Sequence of protein 1:
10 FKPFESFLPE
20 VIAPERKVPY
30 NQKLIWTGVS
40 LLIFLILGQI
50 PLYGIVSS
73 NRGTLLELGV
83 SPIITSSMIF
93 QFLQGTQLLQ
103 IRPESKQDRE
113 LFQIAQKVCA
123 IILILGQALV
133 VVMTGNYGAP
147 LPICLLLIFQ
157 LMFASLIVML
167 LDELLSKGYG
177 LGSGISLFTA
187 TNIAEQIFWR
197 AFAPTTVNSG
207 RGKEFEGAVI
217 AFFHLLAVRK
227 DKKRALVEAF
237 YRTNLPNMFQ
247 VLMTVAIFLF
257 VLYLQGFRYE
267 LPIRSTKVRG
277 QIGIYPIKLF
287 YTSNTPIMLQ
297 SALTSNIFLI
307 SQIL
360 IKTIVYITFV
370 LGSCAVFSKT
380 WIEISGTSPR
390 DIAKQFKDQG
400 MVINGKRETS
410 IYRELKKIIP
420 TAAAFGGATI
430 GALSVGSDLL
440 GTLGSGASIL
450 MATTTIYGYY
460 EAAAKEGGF

Interface contacts:
Residue T20 in protein 2 interacts with residue V215 in protein 1 (closest heavy-atom distance 4.0 Å).
Residue F481 in protein 2 is in contact with residue P268 in protein 1 (closest heavy-atom distance 3.5 Å).
Residue G207 in protein 2 interacts with residue T202 in protein 1 (closest heavy-atom distance 2.5 Å).
Residue T448 in protein 2 contacts residue G276 in protein 1 (closest heavy-atom distance 3.8 Å).
Residue T444 in protein 2 is in contact with residue R275 in protein 1 (closest heavy-atom distance 3.7 Å).
Residue G207 in protein 2 contacts residue T201 in protein 1 (closest heavy-atom distance 3.1 Å).
Residue A209 in protein 2 contacts residue F211 in protein 1 (closest heavy-atom distance 4.1 Å).
Residue F481 in protein 2 contacts residue I278 in protein 1 (closest heavy-atom distance 3.6 Å).
Residue T204 in protein 2 interacts with residue S205 in protein 1 (closest heavy-atom distance 3.3 Å).
Residue G439 in protein 2 interacts with residue R270 in protein 1 (closest heavy-atom distance 3.5 Å).
Residue H206 in protein 2 interacts with residue T202 in protein 1 (closest heavy-atom distance 3.7 Å).
Residue I110 in protein 2 interacts with residue A223 in protein 1 (closest heavy-atom distance 4.2 Å).
Residue F17 in protein 2 contacts residue I216 in protein 1 (closest heavy-atom distance 3.8 Å).
Residue S446 in protein 2 contacts residue V274 in protein 1 (closest heavy-atom distance 3.3 Å).
Residue L23 in protein 2 interacts with residue F219 in protein 1 (closest heavy-atom distance 3.6 Å).
Residue T204 in protein 2 is in contact with residue N204 in protein 1 (closest heavy-atom distance 4.1 Å).
Residue W243 in protein 2 interacts with residue Q31 in protein 1 (closest heavy-atom distance 3.4 Å).
Residue E440 in protein 2 contacts residue R275 in protein 1 (closest heavy-atom distance 3.1 Å).
Residue I110 in protein 2 contacts residue V224 in protein 1 (closest heavy-atom distance 3.9 Å).
Residue S205 in protein 2 is in contact with residue N204 in protein 1 (closest heavy-atom distance 2.3 Å).
Residue S16 in protein 2 interacts with residue H220 in protein 1 (closest heavy-atom distance 3.1 Å).
Residue I208 in protein 2 interacts with residue T201 in protein 1 (closest heavy-atom distance 3.7 Å).
Residue Q247 in protein 2 is in contact with residue Q31 in protein 1 (closest heavy-atom distance 4.2 Å).
Residue S447 in protein 2 contacts residue R275 in protein 1 (closest heavy-atom distance 3.3 Å).
Residue P438 in protein 2 is in contact with residue I278 in protein 1 (closest heavy-atom distance 3.4 Å).
Residue Q484 in protein 2 contacts residue I278 in protein 1 (closest heavy-atom distance 4.0 Å).
Residue T448 in protein 2 interacts with residue V274 in protein 1 (closest heavy-atom distance 4.0 Å).
Residue A115 in protein 2 contacts residue V224 in protein 1 (closest heavy-atom distance 4.0 Å).
Residue S205 in protein 2 interacts with residue T202 in protein 1 (closest heavy-atom distance 3.9 Å).
Residue R485 in protein 2 is in contact with residue I280 in protein 1 (closest heavy-atom distance 3.7 Å).
Residue P438 in protein 2 is in contact with residue G276 in protein 1 (closest heavy-atom distance 3.3 Å).
Residue H206 in protein 2 contacts residue V203 in protein 1 (closest heavy-atom distance 3.6 Å).
Residue Q202 in protein 2 contacts residue G206 in protein 1 (closest heavy-atom distance 4.2 Å).
Residue S203 in protein 2 is in contact with residue N204 in protein 1 (closest heavy-atom distance 3.9 Å).
Residue F481 in protein 2 contacts residue I280 in protein 1 (closest heavy-atom distance 3.7 Å).
Residue R485 in protein 2 is in contact with residue I278 in protein 1 (closest heavy-atom distance 3.6 Å).
Residue L231 in protein 2 interacts with residue I45 in protein 1 (closest heavy-atom distance 3.8 Å).
Residue S205 in protein 2 contacts residue V203 in protein 1 (closest heavy-atom distance 4.0 Å).
Residue W243 in protein 2 interacts with residue W35 in protein 1 (closest heavy-atom distance 3.2 Å).
Residue Y227 in protein 2 contacts residue I45 in protein 1 (closest heavy-atom distance 3.4 Å).
Residue I208 in protein 2 interacts with residue P200 in protein 1 (closest heavy-atom distance 4.1 Å).
Residue T20 in protein 2 interacts with residue F219 in protein 1 (closest heavy-atom distance 3.2 Å).
Residue L235 in protein 2 interacts with residue L41 in protein 1 (closest heavy-atom distance 3.7 Å).
Residue K251 in protein 2 contacts residue K26 in protein 1 (closest heavy-atom distance 3.6 Å).
Residue E12 in protein 2 contacts residue H220 in protein 1 (closest heavy-atom distance 4.1 Å).
Residue W242 in protein 2 is in contact with residue N30 in protein 1 (closest heavy-atom distance 4.0 Å).
Residue V437 in protein 2 is in contact with residue G276 in protein 1 (closest heavy-atom distance 3.7 Å).
Residue W242 in protein 2 interacts with residue I34 in protein 1 (closest heavy-atom distance 3.5 Å).
Residue T13 in protein 2 contacts residue F211 in protein 1 (closest heavy-atom distance 3.5 Å).
Residue A209 in protein 2 is in contact with residue P200 in protein 1 (closest heavy-atom distance 3.4 Å).
Residue L19 in protein 2 interacts with residue F219 in protein 1 (closest heavy-atom distance 4.2 Å).
Residue T13 in protein 2 interacts with residue K209 in protein 1 (closest heavy-atom distance 3.8 Å).
Residue K251 in protein 2 contacts residue R25 in protein 1 (closest heavy-atom distance 4.1 Å).
Residue T448 in protein 2 contacts residue R275 in protein 1 (closest heavy-atom distance 3.8 Å).
Residue F17 in protein 2 contacts residue P200 in protein 1 (closest heavy-atom distance 3.6 Å).
Residue T20 in protein 2 contacts residue I216 in protein 1 (closest heavy-atom distance 3.7 Å).
Residue I208 in protein 2 contacts residue T202 in protein 1 (closest heavy-atom distance 4.1 Å).
Residue F481 in protein 2 interacts with residue N403 in protein 1 (closest heavy-atom distance 3.5 Å).
Residue F481 in protein 2 contacts residue G279 in protein 1 (closest heavy-atom distance 3.9 Å).
Residue T246 in protein 2 interacts with residue Q31 in protein 1 (closest heavy-atom distance 3.4 Å).

These two protein chains interact to form a complex.

Sequence of protein 2:
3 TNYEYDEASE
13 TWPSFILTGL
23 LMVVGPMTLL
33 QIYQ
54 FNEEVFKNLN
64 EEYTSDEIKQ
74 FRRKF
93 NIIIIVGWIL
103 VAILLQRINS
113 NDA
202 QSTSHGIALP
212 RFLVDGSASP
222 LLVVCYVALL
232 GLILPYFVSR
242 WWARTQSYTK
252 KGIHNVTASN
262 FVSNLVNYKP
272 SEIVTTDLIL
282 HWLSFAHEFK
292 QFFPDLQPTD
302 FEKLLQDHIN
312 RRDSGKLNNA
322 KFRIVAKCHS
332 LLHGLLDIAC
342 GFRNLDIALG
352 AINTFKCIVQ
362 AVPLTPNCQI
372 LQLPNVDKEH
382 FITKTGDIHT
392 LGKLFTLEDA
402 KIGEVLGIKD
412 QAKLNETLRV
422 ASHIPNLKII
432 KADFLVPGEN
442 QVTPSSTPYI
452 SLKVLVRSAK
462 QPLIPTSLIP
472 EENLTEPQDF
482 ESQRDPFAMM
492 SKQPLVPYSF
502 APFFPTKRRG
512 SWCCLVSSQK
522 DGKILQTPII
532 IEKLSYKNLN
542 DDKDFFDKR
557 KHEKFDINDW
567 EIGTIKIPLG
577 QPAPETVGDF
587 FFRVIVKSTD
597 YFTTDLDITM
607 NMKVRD